The following describes two proteins that form a bound complex.

Interface contacts:
Residue Y21 in the second protein interacts with residue R65 in the first protein (closest heavy-atom distance 4.2 Å).
Residue Y21 in the second protein interacts with residue E62 in the first protein (closest heavy-atom distance 3.9 Å).
Residue H167 in the second protein contacts residue R66 in the first protein (closest heavy-atom distance 3.7 Å).
Residue T19 in the second protein interacts with residue E62 in the first protein (closest heavy-atom distance 2.6 Å).
Residue D204 in the second protein contacts residue R65 in the first protein (closest heavy-atom distance 2.7 Å).
Residue D203 in the second protein contacts residue R66 in the first protein (closest heavy-atom distance 2.7 Å).
Residue T19 in the second protein interacts with residue R65 in the first protein (closest heavy-atom distance 4.5 Å).
Residue D204 in the second protein is in contact with residue R66 in the first protein (closest heavy-atom distance 4.9 Å).
Residue Y21 in the second protein is in contact with residue R66 in the first protein (closest heavy-atom distance 3.7 Å).
Residue D166 in the second protein interacts with residue R66 in the first protein (closest heavy-atom distance 2.9 Å).
Residue D164 in the second protein contacts residue R66 in the first protein (closest heavy-atom distance 4.0 Å).
Residue R94 in the second protein is in contact with residue R68 in the first protein (closest heavy-atom distance 3.8 Å).

Sequence of the first protein:
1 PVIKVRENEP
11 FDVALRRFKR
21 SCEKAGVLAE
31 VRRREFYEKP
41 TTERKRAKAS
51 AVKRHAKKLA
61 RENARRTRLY

Sequence of the second protein:
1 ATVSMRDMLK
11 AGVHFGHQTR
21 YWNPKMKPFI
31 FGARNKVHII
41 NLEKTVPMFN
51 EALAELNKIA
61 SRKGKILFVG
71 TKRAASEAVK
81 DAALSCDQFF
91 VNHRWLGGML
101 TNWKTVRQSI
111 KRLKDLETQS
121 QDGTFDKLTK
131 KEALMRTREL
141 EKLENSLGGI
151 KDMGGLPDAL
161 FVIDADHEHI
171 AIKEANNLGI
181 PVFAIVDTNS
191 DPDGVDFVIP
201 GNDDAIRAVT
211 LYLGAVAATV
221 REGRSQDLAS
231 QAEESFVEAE